Sequence of chain B:
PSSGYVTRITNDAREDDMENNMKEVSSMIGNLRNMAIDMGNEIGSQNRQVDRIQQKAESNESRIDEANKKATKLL

Interface contacts:
Residue I63 in chain B interacts with residue E61 in chain A (closest heavy-atom distance 3.4 Å).
Residue I53 in chain B interacts with residue L50 in chain A (closest heavy-atom distance 3.7 Å).
Residue N31 in chain B contacts residue T29 in chain A (closest heavy-atom distance 3.5 Å).
Residue N31 in chain B contacts residue L33 in chain A (closest heavy-atom distance 2.8 Å).
Residue M32 in chain B is in contact with residue T29 in chain A (closest heavy-atom distance 4.4 Å).
Residue M49 in chain B is in contact with residue T46 in chain A (closest heavy-atom distance 3.2 Å).
Residue I63 in chain B is in contact with residue I60 in chain A (closest heavy-atom distance 3.3 Å).
Residue A77 in chain B interacts with residue M71 in chain A (closest heavy-atom distance 4.1 Å).
Residue Q59 in chain B is in contact with residue D58 in chain A (closest heavy-atom distance 3.2 Å).
Residue K66 in chain B contacts residue D65 in chain A (closest heavy-atom distance 4.4 Å).
Residue E52 in chain B interacts with residue L47 in chain A (closest heavy-atom distance 4.2 Å).
Residue M28 in chain B contacts residue S25 in chain A (closest heavy-atom distance 3.5 Å).
Residue D27 in chain B interacts with residue L26 in chain A (closest heavy-atom distance 3.5 Å).
Residue A67 in chain B contacts residue L64 in chain A (closest heavy-atom distance 3.7 Å).
Residue M28 in chain B contacts residue T22 in chain A (closest heavy-atom distance 4.1 Å).
Residue V35 in chain B is in contact with residue T29 in chain A (closest heavy-atom distance 4.4 Å).
Residue R24 in chain B is in contact with residue D23 in chain A (closest heavy-atom distance 3.0 Å).
Residue Q56 in chain B interacts with residue L50 in chain A (closest heavy-atom distance 3.1 Å).
Residue N41 in chain B is in contact with residue K40 in chain A (closest heavy-atom distance 4.4 Å).
Residue I63 in chain B interacts with residue L64 in chain A (closest heavy-atom distance 3.7 Å).
Residue V35 in chain B contacts residue L33 in chain A (closest heavy-atom distance 3.6 Å).
Residue K66 in chain B interacts with residue E61 in chain A (closest heavy-atom distance 4.1 Å).
Residue Q59 in chain B contacts residue L57 in chain A (closest heavy-atom distance 2.9 Å).
Residue L42 in chain B contacts residue K40 in chain A (closest heavy-atom distance 4.2 Å).
Residue M49 in chain B contacts residue L47 in chain A (closest heavy-atom distance 3.5 Å).
Residue R24 in chain B interacts with residue T22 in chain A (closest heavy-atom distance 3.5 Å).
Residue M45 in chain B interacts with residue G43 in chain A (closest heavy-atom distance 3.9 Å).
Residue R73 in chain B is in contact with residue M71 in chain A (closest heavy-atom distance 3.4 Å).
Residue I63 in chain B is in contact with residue L57 in chain A (closest heavy-atom distance 3.8 Å).
Residue A77 in chain B contacts residue N77 in chain A (closest heavy-atom distance 4.3 Å).
Residue V35 in chain B contacts residue C36 in chain A (closest heavy-atom distance 4.0 Å).
Residue E52 in chain B interacts with residue L50 in chain A (closest heavy-atom distance 3.5 Å).
Residue Q56 in chain B is in contact with residue L57 in chain A (closest heavy-atom distance 3.9 Å).
Residue M49 in chain B interacts with residue L50 in chain A (closest heavy-atom distance 3.9 Å).
Residue E52 in chain B interacts with residue D51 in chain A (closest heavy-atom distance 4.5 Å).
Residue M28 in chain B interacts with residue T29 in chain A (closest heavy-atom distance 3.8 Å).
Residue N31 in chain B contacts residue L26 in chain A (closest heavy-atom distance 4.5 Å).
Residue E34 in chain B contacts residue L33 in chain A (closest heavy-atom distance 2.7 Å).
Residue M38 in chain B is in contact with residue E37 in chain A (closest heavy-atom distance 3.8 Å).
Residue M45 in chain B contacts residue L47 in chain A (closest heavy-atom distance 3.8 Å).
Residue V35 in chain B contacts residue M32 in chain A (closest heavy-atom distance 4.1 Å).
Residue L42 in chain B interacts with residue C36 in chain A (closest heavy-atom distance 4.4 Å).
Residue R62 in chain B contacts residue E61 in chain A (closest heavy-atom distance 4.0 Å).
Residue Q59 in chain B interacts with residue G54 in chain A (closest heavy-atom distance 4.5 Å).
Residue M28 in chain B is in contact with residue L26 in chain A (closest heavy-atom distance 3.6 Å).
Residue L42 in chain B contacts residue S39 in chain A (closest heavy-atom distance 3.7 Å).
Residue Q56 in chain B is in contact with residue Q53 in chain A (closest heavy-atom distance 3.8 Å).
Residue M38 in chain B contacts residue L33 in chain A (closest heavy-atom distance 3.3 Å).
Residue V60 in chain B interacts with residue L57 in chain A (closest heavy-atom distance 4.5 Å).
Residue M38 in chain B contacts residue C36 in chain A (closest heavy-atom distance 3.2 Å).
Residue I39 in chain B interacts with residue C36 in chain A (closest heavy-atom distance 4.2 Å).
Residue Q56 in chain B is in contact with residue G54 in chain A (closest heavy-atom distance 2.9 Å).
Residue R24 in chain B interacts with residue L26 in chain A (closest heavy-atom distance 3.4 Å).
Residue I74 in chain B interacts with residue M71 in chain A (closest heavy-atom distance 4.0 Å).
Residue D48 in chain B is in contact with residue L47 in chain A (closest heavy-atom distance 4.4 Å).
Residue D27 in chain B is in contact with residue R30 in chain A (closest heavy-atom distance 3.2 Å).
Residue M45 in chain B interacts with residue K40 in chain A (closest heavy-atom distance 3.7 Å).
Residue R24 in chain B contacts residue N19 in chain A (closest heavy-atom distance 2.5 Å).
Residue M45 in chain B interacts with residue I44 in chain A (closest heavy-atom distance 4.2 Å).
Residue M32 in chain B interacts with residue M32 in chain A (closest heavy-atom distance 2.9 Å).

These two protein chains interact to form a complex.

Sequence of chain A:
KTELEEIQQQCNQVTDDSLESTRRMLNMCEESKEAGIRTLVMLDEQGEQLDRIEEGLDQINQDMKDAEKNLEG